Sequence of the second protein:
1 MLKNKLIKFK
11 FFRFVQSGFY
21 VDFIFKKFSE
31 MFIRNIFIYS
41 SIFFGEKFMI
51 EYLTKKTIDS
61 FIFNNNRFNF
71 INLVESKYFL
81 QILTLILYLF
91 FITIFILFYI

This data describes a binding interaction between two proteins.

Sequence of the first protein:
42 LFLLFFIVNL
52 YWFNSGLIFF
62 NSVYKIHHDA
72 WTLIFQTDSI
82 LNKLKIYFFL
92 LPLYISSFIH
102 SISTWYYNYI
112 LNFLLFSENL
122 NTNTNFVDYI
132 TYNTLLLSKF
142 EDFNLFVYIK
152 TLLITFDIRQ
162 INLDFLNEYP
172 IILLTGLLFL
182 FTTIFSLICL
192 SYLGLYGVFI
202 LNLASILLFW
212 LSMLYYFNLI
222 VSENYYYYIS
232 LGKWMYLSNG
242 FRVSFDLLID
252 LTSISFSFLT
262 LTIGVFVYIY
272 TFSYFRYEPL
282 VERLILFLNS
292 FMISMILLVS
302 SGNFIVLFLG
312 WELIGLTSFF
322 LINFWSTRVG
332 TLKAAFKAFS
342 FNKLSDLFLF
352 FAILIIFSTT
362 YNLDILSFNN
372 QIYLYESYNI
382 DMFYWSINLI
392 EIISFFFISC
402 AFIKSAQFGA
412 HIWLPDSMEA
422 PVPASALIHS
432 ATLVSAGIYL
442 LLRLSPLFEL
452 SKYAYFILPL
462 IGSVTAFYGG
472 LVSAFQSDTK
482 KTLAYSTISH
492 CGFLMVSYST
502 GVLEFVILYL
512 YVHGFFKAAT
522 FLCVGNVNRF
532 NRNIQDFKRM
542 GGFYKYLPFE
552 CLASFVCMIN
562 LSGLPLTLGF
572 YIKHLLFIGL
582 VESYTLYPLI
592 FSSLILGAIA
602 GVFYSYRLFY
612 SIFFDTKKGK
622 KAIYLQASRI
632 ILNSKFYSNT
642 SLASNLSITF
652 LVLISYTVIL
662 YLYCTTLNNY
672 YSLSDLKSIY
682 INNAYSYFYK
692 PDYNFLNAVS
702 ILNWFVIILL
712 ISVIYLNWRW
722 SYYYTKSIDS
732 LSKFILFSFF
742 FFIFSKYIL

Interface contacts:
Residue F476 in the first protein contacts residue V15 in the second protein (closest heavy-atom distance 4.3 Å).
Residue V473 in the first protein is in contact with residue V15 in the second protein (closest heavy-atom distance 4.5 Å).
Residue F476 in the first protein interacts with residue Q16 in the second protein (closest heavy-atom distance 3.5 Å).
Residue F476 in the first protein contacts residue F12 in the second protein (closest heavy-atom distance 4.6 Å).